Sequence of the first protein:
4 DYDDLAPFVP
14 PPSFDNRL

Sequence of the second protein:
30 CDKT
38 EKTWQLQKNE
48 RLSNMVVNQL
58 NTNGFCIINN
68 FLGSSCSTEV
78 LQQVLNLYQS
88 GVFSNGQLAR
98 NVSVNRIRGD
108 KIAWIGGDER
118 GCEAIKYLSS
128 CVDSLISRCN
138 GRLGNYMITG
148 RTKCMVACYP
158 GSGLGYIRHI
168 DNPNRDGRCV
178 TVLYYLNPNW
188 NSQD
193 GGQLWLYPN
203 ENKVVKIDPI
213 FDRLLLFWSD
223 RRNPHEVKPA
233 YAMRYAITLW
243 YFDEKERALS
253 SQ

This data describes a binding interaction between two proteins.

Contacts between the two chains:
Residue L95 in the second protein is in contact with residue L8 in the first protein (closest heavy-atom distance 3.6 Å).
Residue N171 in the second protein contacts residue D6 in the first protein (closest heavy-atom distance 3.0 Å).
Residue L95 in the second protein contacts residue A9 in the first protein (closest heavy-atom distance 3.3 Å).
Residue K150 in the second protein interacts with residue F17 in the first protein (closest heavy-atom distance 4.0 Å).
Residue Q94 in the second protein contacts residue P10 in the first protein (closest heavy-atom distance 3.7 Å).
Residue I167 in the second protein contacts residue P10 in the first protein (closest heavy-atom distance 3.9 Å).
Residue G147 in the second protein contacts residue N19 in the first protein (closest heavy-atom distance 3.2 Å).
Residue R175 in the second protein contacts residue F11 in the first protein (closest heavy-atom distance 4.0 Å).
Residue D173 in the second protein contacts residue V12 in the first protein (closest heavy-atom distance 4.3 Å).
Residue R105 in the second protein interacts with residue F11 in the first protein (closest heavy-atom distance 4.0 Å).
Residue Y163 in the second protein interacts with residue L8 in the first protein (closest heavy-atom distance 2.8 Å).
Residue R249 in the second protein is in contact with residue V12 in the first protein (closest heavy-atom distance 4.2 Å).
Residue W111 in the second protein interacts with residue P13 in the first protein (closest heavy-atom distance 3.5 Å).
Residue G147 in the second protein interacts with residue L21 in the first protein (closest heavy-atom distance 3.5 Å).
Residue R249 in the second protein contacts residue P14 in the first protein (closest heavy-atom distance 3.4 Å).
Residue I167 in the second protein contacts residue A9 in the first protein (closest heavy-atom distance 3.6 Å).
Residue H166 in the second protein is in contact with residue L8 in the first protein (closest heavy-atom distance 3.7 Å).
Residue H166 in the second protein is in contact with residue P10 in the first protein (closest heavy-atom distance 3.8 Å).
Residue Y163 in the second protein contacts residue P10 in the first protein (closest heavy-atom distance 3.0 Å).
Residue P226 in the second protein contacts residue Y5 in the first protein (closest heavy-atom distance 3.8 Å).
Residue R175 in the second protein contacts residue P10 in the first protein (closest heavy-atom distance 2.8 Å).
Residue D130 in the second protein contacts residue L21 in the first protein (closest heavy-atom distance 3.5 Å).
Residue L95 in the second protein contacts residue F11 in the first protein (closest heavy-atom distance 3.7 Å).
Residue F244 in the second protein contacts residue D18 in the first protein (closest heavy-atom distance 3.3 Å).
Residue R249 in the second protein contacts residue D18 in the first protein (closest heavy-atom distance 2.9 Å).
Residue I145 in the second protein interacts with residue L21 in the first protein (closest heavy-atom distance 4.0 Å).
Residue A96 in the second protein interacts with residue F11 in the first protein (closest heavy-atom distance 4.0 Å).
Residue S252 in the second protein is in contact with residue P15 in the first protein (closest heavy-atom distance 3.5 Å).
Residue I164 in the second protein contacts residue L8 in the first protein (closest heavy-atom distance 4.1 Å).
Residue R165 in the second protein is in contact with residue L8 in the first protein (closest heavy-atom distance 3.5 Å).
Residue W242 in the second protein interacts with residue P10 in the first protein (closest heavy-atom distance 3.8 Å).
Residue L95 in the second protein interacts with residue D7 in the first protein (closest heavy-atom distance 3.6 Å).
Residue R148 in the second protein is in contact with residue N19 in the first protein (closest heavy-atom distance 2.8 Å).
Residue F244 in the second protein is in contact with residue V12 in the first protein (closest heavy-atom distance 3.9 Å).
Residue R148 in the second protein contacts residue L21 in the first protein (closest heavy-atom distance 4.1 Å).
Residue D168 in the second protein interacts with residue P10 in the first protein (closest heavy-atom distance 3.6 Å).
Residue S253 in the second protein contacts residue P15 in the first protein (closest heavy-atom distance 3.9 Å).
Residue Q94 in the second protein interacts with residue F11 in the first protein (closest heavy-atom distance 3.0 Å).
Residue T146 in the second protein contacts residue R20 in the first protein (closest heavy-atom distance 3.8 Å).
Residue H166 in the second protein contacts residue Y5 in the first protein (closest heavy-atom distance 3.7 Å).
Residue R105 in the second protein interacts with residue P10 in the first protein (closest heavy-atom distance 3.5 Å).
Residue R148 in the second protein interacts with residue D18 in the first protein (closest heavy-atom distance 3.6 Å).
Residue R165 in the second protein interacts with residue Y5 in the first protein (closest heavy-atom distance 2.8 Å).
Residue W111 in the second protein interacts with residue F11 in the first protein (closest heavy-atom distance 3.9 Å).
Residue T146 in the second protein contacts residue L21 in the first protein (closest heavy-atom distance 2.9 Å).
Residue P170 in the second protein contacts residue Y5 in the first protein (closest heavy-atom distance 3.7 Å).
Residue R249 in the second protein is in contact with residue P13 in the first protein (closest heavy-atom distance 2.8 Å).
Residue N98 in the second protein contacts residue F11 in the first protein (closest heavy-atom distance 3.7 Å).
Residue Y243 in the second protein is in contact with residue L21 in the first protein (closest heavy-atom distance 3.8 Å).
Residue P170 in the second protein contacts residue A9 in the first protein (closest heavy-atom distance 3.6 Å).
Residue R249 in the second protein contacts residue P15 in the first protein (closest heavy-atom distance 3.4 Å).
Residue T149 in the second protein interacts with residue V12 in the first protein (closest heavy-atom distance 3.9 Å).
Residue T149 in the second protein contacts residue N19 in the first protein (closest heavy-atom distance 4.3 Å).
Residue A96 in the second protein is in contact with residue A9 in the first protein (closest heavy-atom distance 2.8 Å).
Residue Y163 in the second protein interacts with residue A9 in the first protein (closest heavy-atom distance 3.4 Å).
Residue R175 in the second protein interacts with residue V12 in the first protein (closest heavy-atom distance 3.6 Å).
Residue I167 in the second protein interacts with residue Y5 in the first protein (closest heavy-atom distance 3.5 Å).
Residue R223 in the second protein contacts residue D6 in the first protein (closest heavy-atom distance 3.4 Å).
Residue I104 in the second protein contacts residue L8 in the first protein (closest heavy-atom distance 3.6 Å).
Residue D168 in the second protein contacts residue A9 in the first protein (closest heavy-atom distance 3.6 Å).